Sequence of protein 1:
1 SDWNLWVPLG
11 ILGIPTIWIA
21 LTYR

Sequence of protein 2:
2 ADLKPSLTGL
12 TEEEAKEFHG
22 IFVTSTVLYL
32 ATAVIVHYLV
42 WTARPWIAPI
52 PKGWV

Contacts between the two chains:
Residue L40 in protein 2 interacts with residue V7 in protein 1 (closest heavy-atom distance 3.9 Å).
Residue L29 in protein 2 interacts with residue T22 in protein 1 (closest heavy-atom distance 3.6 Å).
Residue V37 in protein 2 interacts with residue I11 in protein 1 (closest heavy-atom distance 3.5 Å).
Residue T33 in protein 2 contacts residue I14 in protein 1 (closest heavy-atom distance 3.4 Å).
Residue Y30 in protein 2 interacts with residue W18 in protein 1 (closest heavy-atom distance 3.9 Å).
Residue T25 in protein 2 interacts with residue T22 in protein 1 (closest heavy-atom distance 4.4 Å).
Residue S26 in protein 2 is in contact with residue W18 in protein 1 (closest heavy-atom distance 4.5 Å).
Residue T33 in protein 2 is in contact with residue W18 in protein 1 (closest heavy-atom distance 3.9 Å).
Residue I36 in protein 2 contacts residue I14 in protein 1 (closest heavy-atom distance 4.1 Å).
Residue L40 in protein 2 interacts with residue G10 in protein 1 (closest heavy-atom distance 4.4 Å).
Residue T43 in protein 2 interacts with residue N4 in protein 1 (closest heavy-atom distance 3.5 Å).
Residue T33 in protein 2 interacts with residue G10 in protein 1 (closest heavy-atom distance 4.9 Å).
Residue L40 in protein 2 contacts residue N4 in protein 1 (closest heavy-atom distance 4.9 Å).
Residue V41 in protein 2 contacts residue V7 in protein 1 (closest heavy-atom distance 4.2 Å).
Residue L40 in protein 2 contacts residue W6 in protein 1 (closest heavy-atom distance 4.9 Å).
Residue L29 in protein 2 interacts with residue W18 in protein 1 (closest heavy-atom distance 3.9 Å).
Residue A44 in protein 2 contacts residue L5 in protein 1 (closest heavy-atom distance 3.3 Å).
Residue V37 in protein 2 interacts with residue I14 in protein 1 (closest heavy-atom distance 4.7 Å).
Residue A44 in protein 2 contacts residue V7 in protein 1 (closest heavy-atom distance 4.4 Å).
Residue V37 in protein 2 contacts residue G10 in protein 1 (closest heavy-atom distance 4.2 Å).
Residue I22 in protein 2 contacts residue Y23 in protein 1 (closest heavy-atom distance 3.7 Å).
Residue S26 in protein 2 interacts with residue Y23 in protein 1 (closest heavy-atom distance 3.2 Å).
Residue T33 in protein 2 contacts residue P15 in protein 1 (closest heavy-atom distance 4.3 Å).

These two protein chains interact to form a complex.